Sequence of protein 1:
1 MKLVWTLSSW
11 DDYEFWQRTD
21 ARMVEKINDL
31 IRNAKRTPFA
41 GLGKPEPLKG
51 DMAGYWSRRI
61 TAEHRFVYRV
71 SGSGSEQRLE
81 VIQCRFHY

Residue-level contacts at the interface:
Residue W5 in protein 1 is in contact with residue K2 in protein 2 (closest heavy-atom distance 3.4 Å).
Residue V4 in protein 1 interacts with residue L3 in protein 2 (closest heavy-atom distance 3.4 Å).
Residue V4 in protein 1 interacts with residue V4 in protein 2 (closest heavy-atom distance 4.2 Å).
Residue Y13 in protein 1 contacts residue Y13 in protein 2 (closest heavy-atom distance 4.0 Å).
Residue K2 in protein 1 interacts with residue W5 in protein 2 (closest heavy-atom distance 3.3 Å).
Residue M1 in protein 1 contacts residue W5 in protein 2 (closest heavy-atom distance 4.5 Å).
Residue Y13 in protein 1 is in contact with residue Q17 in protein 2 (closest heavy-atom distance 2.9 Å).
Residue K35 in protein 1 interacts with residue W10 in protein 2 (closest heavy-atom distance 4.1 Å).
Residue V4 in protein 1 is in contact with residue K2 in protein 2 (closest heavy-atom distance 4.2 Å).
Residue N28 in protein 1 interacts with residue E14 in protein 2 (closest heavy-atom distance 3.8 Å).
Residue T6 in protein 1 contacts residue K2 in protein 2 (closest heavy-atom distance 4.4 Å).
Residue W10 in protein 1 contacts residue Y13 in protein 2 (closest heavy-atom distance 3.5 Å).
Residue K35 in protein 1 contacts residue L7 in protein 2 (closest heavy-atom distance 3.6 Å).
Residue W10 in protein 1 contacts residue K35 in protein 2 (closest heavy-atom distance 3.6 Å).
Residue Q17 in protein 1 is in contact with residue Q17 in protein 2 (closest heavy-atom distance 3.6 Å).
Residue M1 in protein 1 is in contact with residue L7 in protein 2 (closest heavy-atom distance 3.5 Å).
Residue W5 in protein 1 contacts residue W10 in protein 2 (closest heavy-atom distance 3.8 Å).
Residue N28 in protein 1 interacts with residue Q17 in protein 2 (closest heavy-atom distance 2.7 Å).
Residue L7 in protein 1 is in contact with residue K35 in protein 2 (closest heavy-atom distance 4.2 Å).
Residue Y13 in protein 1 is in contact with residue W10 in protein 2 (closest heavy-atom distance 3.4 Å).
Residue K2 in protein 1 is in contact with residue V4 in protein 2 (closest heavy-atom distance 3.9 Å).
Residue V24 in protein 1 contacts residue Q17 in protein 2 (closest heavy-atom distance 3.5 Å).
Residue W5 in protein 1 is in contact with residue M1 in protein 2 (closest heavy-atom distance 4.7 Å).
Residue L3 in protein 1 interacts with residue W10 in protein 2 (closest heavy-atom distance 3.4 Å).
Residue Q17 in protein 1 is in contact with residue N28 in protein 2 (closest heavy-atom distance 2.8 Å).
Residue Q17 in protein 1 contacts residue Y13 in protein 2 (closest heavy-atom distance 2.8 Å).
Residue W10 in protein 1 interacts with residue L3 in protein 2 (closest heavy-atom distance 3.4 Å).
Residue W5 in protein 1 interacts with residue V4 in protein 2 (closest heavy-atom distance 5.0 Å).
Residue R32 in protein 1 interacts with residue E14 in protein 2 (closest heavy-atom distance 3.2 Å).
Residue K2 in protein 1 contacts residue T6 in protein 2 (closest heavy-atom distance 4.6 Å).
Residue L3 in protein 1 is in contact with residue V4 in protein 2 (closest heavy-atom distance 3.4 Å).
Residue M1 in protein 1 interacts with residue T6 in protein 2 (closest heavy-atom distance 4.2 Å).
Residue R18 in protein 1 is in contact with residue R32 in protein 2 (closest heavy-atom distance 4.3 Å).
Residue L3 in protein 1 is in contact with residue W5 in protein 2 (closest heavy-atom distance 2.8 Å).
Residue T6 in protein 1 is in contact with residue M1 in protein 2 (closest heavy-atom distance 4.5 Å).
Residue E14 in protein 1 contacts residue N28 in protein 2 (closest heavy-atom distance 3.8 Å).
Residue W5 in protein 1 contacts residue W5 in protein 2 (closest heavy-atom distance 3.5 Å).
Residue L7 in protein 1 interacts with residue M1 in protein 2 (closest heavy-atom distance 3.3 Å).
Residue I31 in protein 1 contacts residue W10 in protein 2 (closest heavy-atom distance 4.0 Å).
Residue N28 in protein 1 is in contact with residue W10 in protein 2 (closest heavy-atom distance 3.7 Å).
Residue E14 in protein 1 contacts residue R32 in protein 2 (closest heavy-atom distance 3.1 Å).
Residue W10 in protein 1 interacts with residue N28 in protein 2 (closest heavy-atom distance 3.7 Å).
Residue W5 in protein 1 interacts with residue L3 in protein 2 (closest heavy-atom distance 2.8 Å).
Residue W10 in protein 1 interacts with residue W10 in protein 2 (closest heavy-atom distance 4.2 Å).
Residue E80 in protein 1 interacts with residue K2 in protein 2 (closest heavy-atom distance 4.3 Å).
Residue Q17 in protein 1 is in contact with residue V24 in protein 2 (closest heavy-atom distance 3.4 Å).
Residue W10 in protein 1 contacts residue W5 in protein 2 (closest heavy-atom distance 3.8 Å).
Residue K2 in protein 1 contacts residue E80 in protein 2 (closest heavy-atom distance 4.7 Å).
Residue W10 in protein 1 is in contact with residue I31 in protein 2 (closest heavy-atom distance 3.9 Å).
Residue L3 in protein 1 interacts with residue L3 in protein 2 (closest heavy-atom distance 3.5 Å).

Sequence of protein 2:
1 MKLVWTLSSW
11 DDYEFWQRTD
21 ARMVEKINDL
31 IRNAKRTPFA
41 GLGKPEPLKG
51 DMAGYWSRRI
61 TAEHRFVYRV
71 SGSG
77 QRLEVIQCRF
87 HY

These two protein chains interact to form a complex.